Residue-level contacts at the interface:
Residue F92 in chain A is in contact with residue V12 in chain B (closest heavy-atom distance 4.2 Å).
Residue A128 in chain A interacts with residue R2 in chain B (closest heavy-atom distance 3.4 Å).
Residue F68 in chain A interacts with residue A14 in chain B (closest heavy-atom distance 3.6 Å).
Residue M109 in chain A interacts with residue K4 in chain B (closest heavy-atom distance 3.9 Å).
Residue V91 in chain A is in contact with residue V12 in chain B (closest heavy-atom distance 3.7 Å).
Residue M71 in chain A is in contact with residue A14 in chain B (closest heavy-atom distance 4.0 Å).
Residue E127 in chain A contacts residue R2 in chain B (closest heavy-atom distance 3.5 Å).
Residue F19 in chain A is in contact with residue A11 in chain B (closest heavy-atom distance 3.4 Å).
Residue M36 in chain A is in contact with residue S19 in chain B (closest heavy-atom distance 3.9 Å).
Residue F12 in chain A contacts residue H10 in chain B (closest heavy-atom distance 3.8 Å).
Residue A15 in chain A is in contact with residue H10 in chain B (closest heavy-atom distance 3.7 Å).
Residue A15 in chain A contacts residue K7 in chain B (closest heavy-atom distance 3.8 Å).
Residue M72 in chain A is in contact with residue A14 in chain B (closest heavy-atom distance 3.9 Å).
Residue A88 in chain A is in contact with residue V12 in chain B (closest heavy-atom distance 3.9 Å).
Residue M109 in chain A is in contact with residue T8 in chain B (closest heavy-atom distance 3.2 Å).
Residue R74 in chain A is in contact with residue R17 in chain B (closest heavy-atom distance 3.2 Å).
Residue L112 in chain A interacts with residue T8 in chain B (closest heavy-atom distance 3.6 Å).
Residue M144 in chain A interacts with residue W5 in chain B (closest heavy-atom distance 2.8 Å).
Residue E11 in chain A is in contact with residue Q6 in chain B (closest heavy-atom distance 3.7 Å).
Residue M36 in chain A interacts with residue I15 in chain B (closest heavy-atom distance 3.7 Å).
Residue E54 in chain A contacts residue S20 in chain B (closest heavy-atom distance 3.3 Å).
Residue E14 in chain A interacts with residue K7 in chain B (closest heavy-atom distance 3.6 Å).
Residue T146 in chain A contacts residue Q6 in chain B (closest heavy-atom distance 3.2 Å).
Residue A128 in chain A contacts residue W5 in chain B (closest heavy-atom distance 3.6 Å).
Residue E84 in chain A contacts residue R13 in chain B (closest heavy-atom distance 2.8 Å).
Residue L18 in chain A interacts with residue K7 in chain B (closest heavy-atom distance 3.8 Å).
Residue M124 in chain A is in contact with residue K4 in chain B (closest heavy-atom distance 3.3 Å).
Residue E11 in chain A is in contact with residue H10 in chain B (closest heavy-atom distance 2.7 Å).
Residue I85 in chain A interacts with residue R13 in chain B (closest heavy-atom distance 4.2 Å).
Residue E114 in chain A contacts residue K4 in chain B (closest heavy-atom distance 3.4 Å).
Residue M71 in chain A interacts with residue R17 in chain B (closest heavy-atom distance 3.3 Å).
Residue E7 in chain A is in contact with residue R3 in chain B (closest heavy-atom distance 3.9 Å).
Residue L39 in chain A interacts with residue I15 in chain B (closest heavy-atom distance 3.5 Å).
Residue F19 in chain A interacts with residue A14 in chain B (closest heavy-atom distance 3.6 Å).
Residue L105 in chain A is in contact with residue W5 in chain B (closest heavy-atom distance 3.7 Å).
Residue M145 in chain A is in contact with residue R13 in chain B (closest heavy-atom distance 3.5 Å).
Residue M124 in chain A contacts residue W5 in chain B (closest heavy-atom distance 2.8 Å).
Residue A15 in chain A contacts residue A11 in chain B (closest heavy-atom distance 4.0 Å).
Residue E84 in chain A is in contact with residue R17 in chain B (closest heavy-atom distance 3.1 Å).
Residue L116 in chain A contacts residue K4 in chain B (closest heavy-atom distance 3.8 Å).
Residue I125 in chain A is in contact with residue W5 in chain B (closest heavy-atom distance 4.2 Å).
Residue F141 in chain A interacts with residue W5 in chain B (closest heavy-atom distance 4.1 Å).
Residue M145 in chain A contacts residue G9 in chain B (closest heavy-atom distance 3.3 Å).
Residue V55 in chain A is in contact with residue L18 in chain B (closest heavy-atom distance 3.8 Å).
Residue F19 in chain A interacts with residue I15 in chain B (closest heavy-atom distance 4.1 Å).
Residue E114 in chain A interacts with residue K7 in chain B (closest heavy-atom distance 2.8 Å).
Residue L18 in chain A is in contact with residue A11 in chain B (closest heavy-atom distance 3.2 Å).
Residue F92 in chain A is in contact with residue T8 in chain B (closest heavy-atom distance 3.9 Å).
Residue M72 in chain A interacts with residue R17 in chain B (closest heavy-atom distance 3.6 Å).
Residue M51 in chain A interacts with residue L18 in chain B (closest heavy-atom distance 3.6 Å).
Residue L32 in chain A is in contact with residue L18 in chain B (closest heavy-atom distance 3.9 Å).
Residue M72 in chain A is in contact with residue H10 in chain B (closest heavy-atom distance 3.7 Å).
Residue V136 in chain A interacts with residue W5 in chain B (closest heavy-atom distance 4.1 Å).
Residue M144 in chain A interacts with residue Q6 in chain B (closest heavy-atom distance 2.8 Å).
Residue M145 in chain A is in contact with residue Q6 in chain B (closest heavy-atom distance 3.8 Å).
Residue M144 in chain A is in contact with residue R2 in chain B (closest heavy-atom distance 3.1 Å).
Residue M76 in chain A interacts with residue R17 in chain B (closest heavy-atom distance 3.4 Å).
Residue M71 in chain A is in contact with residue L18 in chain B (closest heavy-atom distance 3.2 Å).
Residue L39 in chain A is in contact with residue V12 in chain B (closest heavy-atom distance 4.0 Å).
Residue M72 in chain A is in contact with residue R13 in chain B (closest heavy-atom distance 3.9 Å).

Sequence of chain B:
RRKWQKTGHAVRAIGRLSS

This data describes a binding interaction between two proteins.

Sequence of chain A:
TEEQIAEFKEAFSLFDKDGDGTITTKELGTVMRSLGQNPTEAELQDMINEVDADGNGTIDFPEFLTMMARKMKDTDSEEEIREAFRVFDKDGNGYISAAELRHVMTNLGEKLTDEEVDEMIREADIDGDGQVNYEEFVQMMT